This data describes a binding interaction between two proteins.

Sequence of chain B:
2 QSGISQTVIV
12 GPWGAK

Contacts between the two chains:
Residue K117 in chain A is in contact with residue I10 in chain B (closest heavy-atom distance 4.5 Å).
Residue Y130 in chain A is in contact with residue I10 in chain B (closest heavy-atom distance 3.6 Å).
Residue V81 in chain A is in contact with residue G15 in chain B (closest heavy-atom distance 4.4 Å).
Residue M129 in chain A is in contact with residue I10 in chain B (closest heavy-atom distance 3.3 Å).
Residue Y126 in chain A is in contact with residue K17 in chain B (closest heavy-atom distance 4.6 Å).
Residue F127 in chain A interacts with residue G12 in chain B (closest heavy-atom distance 4.2 Å).
Residue M129 in chain A is in contact with residue W14 in chain B (closest heavy-atom distance 3.6 Å).
Residue L131 in chain A is in contact with residue V11 in chain B (closest heavy-atom distance 3.9 Å).
Residue T72 in chain A interacts with residue W14 in chain B (closest heavy-atom distance 4.2 Å).
Residue M129 in chain A interacts with residue V9 in chain B (closest heavy-atom distance 4.0 Å).
Residue M129 in chain A is in contact with residue V11 in chain B (closest heavy-atom distance 2.9 Å).
Residue D125 in chain A is in contact with residue W14 in chain B (closest heavy-atom distance 4.3 Å).
Residue Y126 in chain A is in contact with residue P13 in chain B (closest heavy-atom distance 4.0 Å).
Residue Y130 in chain A interacts with residue V9 in chain B (closest heavy-atom distance 3.3 Å).
Residue V79 in chain A is in contact with residue A16 in chain B (closest heavy-atom distance 3.3 Å).
Residue A8 in chain A is in contact with residue T8 in chain B (closest heavy-atom distance 3.8 Å).
Residue F127 in chain A interacts with residue P13 in chain B (closest heavy-atom distance 3.1 Å).
Residue Y126 in chain A interacts with residue A16 in chain B (closest heavy-atom distance 3.5 Å).
Residue S132 in chain A interacts with residue T8 in chain B (closest heavy-atom distance 4.7 Å).
Residue V114 in chain A interacts with residue T8 in chain B (closest heavy-atom distance 4.4 Å).
Residue V80 in chain A interacts with residue G15 in chain B (closest heavy-atom distance 5.0 Å).
Residue F127 in chain A interacts with residue W14 in chain B (closest heavy-atom distance 3.0 Å).
Residue S128 in chain A interacts with residue P13 in chain B (closest heavy-atom distance 3.3 Å).
Residue V79 in chain A interacts with residue G15 in chain B (closest heavy-atom distance 3.7 Å).
Residue L131 in chain A interacts with residue I10 in chain B (closest heavy-atom distance 4.7 Å).
Residue D125 in chain A contacts residue G15 in chain B (closest heavy-atom distance 3.4 Å).
Residue S128 in chain A is in contact with residue V11 in chain B (closest heavy-atom distance 3.4 Å).
Residue S128 in chain A is in contact with residue W14 in chain B (closest heavy-atom distance 4.9 Å).
Residue S128 in chain A contacts residue I10 in chain B (closest heavy-atom distance 3.8 Å).
Residue L131 in chain A interacts with residue T8 in chain B (closest heavy-atom distance 3.2 Å).
Residue L131 in chain A is in contact with residue V9 in chain B (closest heavy-atom distance 2.8 Å).
Residue Y126 in chain A is in contact with residue G15 in chain B (closest heavy-atom distance 3.9 Å).
Residue Y130 in chain A interacts with residue T8 in chain B (closest heavy-atom distance 3.8 Å).
Residue D125 in chain A interacts with residue A16 in chain B (closest heavy-atom distance 2.9 Å).
Residue L106 in chain A interacts with residue V11 in chain B (closest heavy-atom distance 4.0 Å).
Residue Y126 in chain A interacts with residue W14 in chain B (closest heavy-atom distance 3.0 Å).
Residue N105 in chain A contacts residue W14 in chain B (closest heavy-atom distance 5.0 Å).
Residue S128 in chain A is in contact with residue G12 in chain B (closest heavy-atom distance 3.6 Å).
Residue T72 in chain A interacts with residue G15 in chain B (closest heavy-atom distance 3.6 Å).
Residue V81 in chain A is in contact with residue W14 in chain B (closest heavy-atom distance 3.8 Å).
Residue L106 in chain A is in contact with residue W14 in chain B (closest heavy-atom distance 4.0 Å).
Residue V80 in chain A is in contact with residue A16 in chain B (closest heavy-atom distance 5.0 Å).
Residue F104 in chain A interacts with residue W14 in chain B (closest heavy-atom distance 3.6 Å).

Sequence of chain A:
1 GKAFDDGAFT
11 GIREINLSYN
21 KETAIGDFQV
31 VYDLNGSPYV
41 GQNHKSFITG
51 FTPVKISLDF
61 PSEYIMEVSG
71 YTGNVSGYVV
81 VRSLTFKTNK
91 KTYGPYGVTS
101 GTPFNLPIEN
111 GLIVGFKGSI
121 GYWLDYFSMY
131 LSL